Sequence of the second protein:
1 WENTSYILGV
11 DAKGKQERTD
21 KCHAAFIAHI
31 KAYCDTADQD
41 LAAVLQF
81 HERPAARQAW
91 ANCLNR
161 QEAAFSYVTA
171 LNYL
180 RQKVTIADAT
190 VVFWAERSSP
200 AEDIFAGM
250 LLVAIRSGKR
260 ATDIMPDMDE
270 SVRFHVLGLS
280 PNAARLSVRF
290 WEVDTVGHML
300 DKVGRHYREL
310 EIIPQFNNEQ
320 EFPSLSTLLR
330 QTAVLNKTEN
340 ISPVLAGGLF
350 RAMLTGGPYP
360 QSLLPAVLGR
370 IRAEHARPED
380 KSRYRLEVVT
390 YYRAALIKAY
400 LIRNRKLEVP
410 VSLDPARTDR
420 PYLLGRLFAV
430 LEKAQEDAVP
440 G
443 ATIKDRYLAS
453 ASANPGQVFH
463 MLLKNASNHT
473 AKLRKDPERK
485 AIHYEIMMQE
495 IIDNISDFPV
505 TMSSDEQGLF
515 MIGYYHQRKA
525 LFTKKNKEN

Interface contacts:
Residue R83 in the second protein interacts with residue M20 in the first protein (closest heavy-atom distance 3.2 Å).
Residue H23 in the second protein is in contact with residue R103 in the first protein (closest heavy-atom distance 3.6 Å).
Residue H23 in the second protein contacts residue V22 in the first protein (closest heavy-atom distance 3.5 Å).
Residue C22 in the second protein is in contact with residue V71 in the first protein (closest heavy-atom distance 3.2 Å).
Residue R284 in the second protein contacts residue Q101 in the first protein (closest heavy-atom distance 2.9 Å).
Residue L41 in the second protein is in contact with residue E217 in the first protein (closest heavy-atom distance 3.7 Å).
Residue R284 in the second protein contacts residue E23 in the first protein (closest heavy-atom distance 3.3 Å).
Residue H81 in the second protein contacts residue D28 in the first protein (closest heavy-atom distance 3.7 Å).
Residue E17 in the second protein is in contact with residue V22 in the first protein (closest heavy-atom distance 3.9 Å).
Residue E82 in the second protein contacts residue R17 in the first protein (closest heavy-atom distance 2.9 Å).
Residue H81 in the second protein is in contact with residue D180 in the first protein (closest heavy-atom distance 3.0 Å).
Residue A42 in the second protein contacts residue R219 in the first protein (closest heavy-atom distance 3.4 Å).
Residue D20 in the second protein interacts with residue S73 in the first protein (closest heavy-atom distance 2.9 Å).
Residue K15 in the second protein is in contact with residue M20 in the first protein (closest heavy-atom distance 3.7 Å).
Residue D20 in the second protein contacts residue S72 in the first protein (closest heavy-atom distance 3.4 Å).
Residue A42 in the second protein contacts residue T195 in the first protein (closest heavy-atom distance 3.5 Å).
Residue E82 in the second protein interacts with residue Y183 in the first protein (closest heavy-atom distance 2.9 Å).
Residue Q16 in the second protein is in contact with residue M20 in the first protein (closest heavy-atom distance 3.4 Å).
Residue N281 in the second protein contacts residue Q102 in the first protein (closest heavy-atom distance 3.5 Å).
Residue R288 in the second protein is in contact with residue N65 in the first protein (closest heavy-atom distance 3.4 Å).
Residue C22 in the second protein contacts residue S72 in the first protein (closest heavy-atom distance 3.8 Å).
Residue H81 in the second protein contacts residue R179 in the first protein (closest heavy-atom distance 3.6 Å).
Residue L45 in the second protein interacts with residue E19 in the first protein (closest heavy-atom distance 3.8 Å).
Residue N281 in the second protein contacts residue R67 in the first protein (closest heavy-atom distance 3.7 Å).
Residue Y33 in the second protein is in contact with residue P18 in the first protein (closest heavy-atom distance 3.9 Å).
Residue A25 in the second protein is in contact with residue K21 in the first protein (closest heavy-atom distance 3.8 Å).
Residue F47 in the second protein interacts with residue R219 in the first protein (closest heavy-atom distance 3.1 Å).
Residue H81 in the second protein contacts residue L181 in the first protein (closest heavy-atom distance 3.4 Å).
Residue V44 in the second protein interacts with residue L197 in the first protein (closest heavy-atom distance 3.6 Å).
Residue C34 in the second protein is in contact with residue E19 in the first protein (closest heavy-atom distance 3.5 Å).
Residue H81 in the second protein interacts with residue G182 in the first protein (closest heavy-atom distance 3.0 Å).
Residue N281 in the second protein interacts with residue E23 in the first protein (closest heavy-atom distance 3.7 Å).
Residue K21 in the second protein is in contact with residue S73 in the first protein (closest heavy-atom distance 3.4 Å).
Residue V287 in the second protein contacts residue V25 in the first protein (closest heavy-atom distance 3.7 Å).
Residue N281 in the second protein contacts residue Q101 in the first protein (closest heavy-atom distance 3.3 Å).
Residue R284 in the second protein is in contact with residue V22 in the first protein (closest heavy-atom distance 4.0 Å).
Residue V44 in the second protein is in contact with residue Y183 in the first protein (closest heavy-atom distance 3.4 Å).
Residue S286 in the second protein is in contact with residue E23 in the first protein (closest heavy-atom distance 3.5 Å).
Residue C22 in the second protein is in contact with residue R103 in the first protein (closest heavy-atom distance 4.0 Å).
Residue K21 in the second protein interacts with residue K74 in the first protein (closest heavy-atom distance 3.6 Å).
Residue R18 in the second protein is in contact with residue P18 in the first protein (closest heavy-atom distance 2.5 Å).
Residue F26 in the second protein is in contact with residue D193 in the first protein (closest heavy-atom distance 3.6 Å).
Residue R18 in the second protein interacts with residue E19 in the first protein (closest heavy-atom distance 3.0 Å).
Residue H23 in the second protein is in contact with residue K21 in the first protein (closest heavy-atom distance 3.5 Å).
Residue F26 in the second protein is in contact with residue F190 in the first protein (closest heavy-atom distance 3.9 Å).
Residue T36 in the second protein interacts with residue E19 in the first protein (closest heavy-atom distance 4.0 Å).
Residue Q16 in the second protein contacts residue E19 in the first protein (closest heavy-atom distance 3.4 Å).
Residue F47 in the second protein contacts residue Y183 in the first protein (closest heavy-atom distance 2.7 Å).
Residue Q46 in the second protein contacts residue K200 in the first protein (closest heavy-atom distance 3.9 Å).
Residue V44 in the second protein contacts residue E19 in the first protein (closest heavy-atom distance 3.0 Å).
Residue C34 in the second protein is in contact with residue P18 in the first protein (closest heavy-atom distance 3.6 Å).
Residue E82 in the second protein contacts residue G182 in the first protein (closest heavy-atom distance 3.7 Å).
Residue R350 in the second protein interacts with residue F63 in the first protein (closest heavy-atom distance 2.7 Å).
Residue P342 in the second protein interacts with residue N65 in the first protein (closest heavy-atom distance 3.6 Å).
Residue V287 in the second protein is in contact with residue T106 in the first protein (closest heavy-atom distance 3.4 Å).
Residue R350 in the second protein is in contact with residue N65 in the first protein (closest heavy-atom distance 3.3 Å).
Residue D20 in the second protein contacts residue Q101 in the first protein (closest heavy-atom distance 3.4 Å).
Residue V287 in the second protein is in contact with residue M20 in the first protein (closest heavy-atom distance 3.9 Å).
Residue R18 in the second protein interacts with residue K21 in the first protein (closest heavy-atom distance 3.3 Å).
Residue H81 in the second protein contacts residue R17 in the first protein (closest heavy-atom distance 3.3 Å).

These two protein chains interact to form a complex.

Sequence of the first protein:
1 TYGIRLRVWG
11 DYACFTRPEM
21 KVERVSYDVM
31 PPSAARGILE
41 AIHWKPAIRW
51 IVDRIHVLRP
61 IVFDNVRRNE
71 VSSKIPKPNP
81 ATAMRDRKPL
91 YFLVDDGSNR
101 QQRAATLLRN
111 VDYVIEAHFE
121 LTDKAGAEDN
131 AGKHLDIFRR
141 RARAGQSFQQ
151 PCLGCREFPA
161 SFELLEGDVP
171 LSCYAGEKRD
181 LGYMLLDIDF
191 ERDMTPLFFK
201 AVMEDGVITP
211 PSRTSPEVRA